The following describes two proteins that form a bound complex.

Sequence of the second protein:
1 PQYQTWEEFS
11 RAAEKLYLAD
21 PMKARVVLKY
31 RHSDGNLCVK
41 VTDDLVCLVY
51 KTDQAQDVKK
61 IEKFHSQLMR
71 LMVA

Residue-level contacts at the interface:
Residue K94 in the first protein is in contact with residue A55 in the second protein (closest heavy-atom distance 2.6 Å).
Residue V25 in the first protein is in contact with residue K29 in the second protein (closest heavy-atom distance 3.2 Å).
Residue R87 in the first protein interacts with residue K59 in the second protein (closest heavy-atom distance 2.9 Å).
Residue V25 in the first protein interacts with residue L28 in the second protein (closest heavy-atom distance 3.4 Å).
Residue L93 in the first protein interacts with residue Q54 in the second protein (closest heavy-atom distance 3.5 Å).
Residue V25 in the first protein is in contact with residue Y30 in the second protein (closest heavy-atom distance 3.1 Å).
Residue K94 in the first protein interacts with residue D53 in the second protein (closest heavy-atom distance 2.5 Å).
Residue M90 in the first protein is in contact with residue L37 in the second protein (closest heavy-atom distance 3.5 Å).
Residue I27 in the first protein interacts with residue V27 in the second protein (closest heavy-atom distance 3.2 Å).
Residue S24 in the first protein is in contact with residue K29 in the second protein (closest heavy-atom distance 3.8 Å).
Residue M90 in the first protein contacts residue V58 in the second protein (closest heavy-atom distance 3.6 Å).
Residue K30 in the first protein interacts with residue M72 in the second protein (closest heavy-atom distance 3.3 Å).
Residue I27 in the first protein contacts residue V26 in the second protein (closest heavy-atom distance 3.8 Å).
Residue L57 in the first protein is in contact with residue M69 in the second protein (closest heavy-atom distance 3.5 Å).
Residue S24 in the first protein contacts residue Y30 in the second protein (closest heavy-atom distance 3.4 Å).
Residue G23 in the first protein interacts with residue R31 in the second protein (closest heavy-atom distance 3.4 Å).
Residue K31 in the first protein interacts with residue Y17 in the second protein (closest heavy-atom distance 3.7 Å).
Residue T21 in the first protein is in contact with residue S33 in the second protein (closest heavy-atom distance 3.9 Å).
Residue Y82 in the first protein interacts with residue H65 in the second protein (closest heavy-atom distance 2.8 Å).
Residue S72 in the first protein contacts residue V73 in the second protein (closest heavy-atom distance 3.0 Å).
Residue G92 in the first protein interacts with residue Y30 in the second protein (closest heavy-atom distance 2.9 Å).
Residue T28 in the first protein contacts residue V26 in the second protein (closest heavy-atom distance 3.1 Å).
Residue K30 in the first protein interacts with residue R25 in the second protein (closest heavy-atom distance 3.3 Å).
Residue K31 in the first protein is in contact with residue P21 in the second protein (closest heavy-atom distance 3.5 Å).
Residue C55 in the first protein interacts with residue M69 in the second protein (closest heavy-atom distance 3.9 Å).
Residue K30 in the first protein is in contact with residue K23 in the second protein (closest heavy-atom distance 3.4 Å).
Residue K94 in the first protein interacts with residue G35 in the second protein (closest heavy-atom distance 3.9 Å).
Residue M90 in the first protein is in contact with residue Y30 in the second protein (closest heavy-atom distance 3.4 Å).
Residue Y26 in the first protein contacts residue L28 in the second protein (closest heavy-atom distance 3.1 Å).
Residue N53 in the first protein contacts residue A74 in the second protein (closest heavy-atom distance 3.3 Å).
Residue S83 in the first protein contacts residue E62 in the second protein (closest heavy-atom distance 2.9 Å).
Residue L93 in the first protein contacts residue G35 in the second protein (closest heavy-atom distance 3.9 Å).
Residue T28 in the first protein is in contact with residue V27 in the second protein (closest heavy-atom distance 3.0 Å).
Residue R20 in the first protein is in contact with residue H32 in the second protein (closest heavy-atom distance 3.3 Å).
Residue S71 in the first protein contacts residue V73 in the second protein (closest heavy-atom distance 3.2 Å).
Residue K31 in the first protein contacts residue M72 in the second protein (closest heavy-atom distance 3.1 Å).
Residue Y26 in the first protein contacts residue K29 in the second protein (closest heavy-atom distance 2.9 Å).
Residue V75 in the first protein interacts with residue V73 in the second protein (closest heavy-atom distance 3.8 Å).
Residue L29 in the first protein contacts residue M72 in the second protein (closest heavy-atom distance 3.3 Å).
Residue L93 in the first protein is in contact with residue D53 in the second protein (closest heavy-atom distance 3.5 Å).
Residue N89 in the first protein is in contact with residue Y30 in the second protein (closest heavy-atom distance 3.8 Å).
Residue C55 in the first protein is in contact with residue M72 in the second protein (closest heavy-atom distance 3.3 Å).
Residue K54 in the first protein interacts with residue M72 in the second protein (closest heavy-atom distance 3.2 Å).
Residue I27 in the first protein interacts with residue L28 in the second protein (closest heavy-atom distance 2.8 Å).
Residue F78 in the first protein interacts with residue M69 in the second protein (closest heavy-atom distance 3.6 Å).
Residue L29 in the first protein interacts with residue R25 in the second protein (closest heavy-atom distance 3.7 Å).
Residue L29 in the first protein is in contact with residue V26 in the second protein (closest heavy-atom distance 2.9 Å).
Residue M90 in the first protein interacts with residue L28 in the second protein (closest heavy-atom distance 3.9 Å).
Residue D91 in the first protein interacts with residue Y30 in the second protein (closest heavy-atom distance 2.9 Å).
Residue L93 in the first protein interacts with residue V58 in the second protein (closest heavy-atom distance 3.8 Å).
Residue K30 in the first protein contacts residue M22 in the second protein (closest heavy-atom distance 3.6 Å).
Residue K31 in the first protein is in contact with residue M22 in the second protein (closest heavy-atom distance 3.7 Å).
Residue G92 in the first protein interacts with residue H32 in the second protein (closest heavy-atom distance 3.7 Å).
Residue L93 in the first protein contacts residue Y30 in the second protein (closest heavy-atom distance 3.7 Å).
Residue K94 in the first protein is in contact with residue Q54 in the second protein (closest heavy-atom distance 3.6 Å).
Residue S24 in the first protein interacts with residue R31 in the second protein (closest heavy-atom distance 3.1 Å).
Residue K30 in the first protein is in contact with residue A24 in the second protein (closest heavy-atom distance 3.6 Å).
Residue Q79 in the first protein is in contact with residue S66 in the second protein (closest heavy-atom distance 3.1 Å).
Residue L93 in the first protein contacts residue A55 in the second protein (closest heavy-atom distance 3.6 Å).
Residue D91 in the first protein interacts with residue H32 in the second protein (closest heavy-atom distance 3.1 Å).

Sequence of the first protein:
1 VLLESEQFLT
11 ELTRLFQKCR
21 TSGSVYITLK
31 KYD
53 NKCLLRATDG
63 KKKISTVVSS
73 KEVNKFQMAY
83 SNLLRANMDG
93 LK